Sequence of the first protein:
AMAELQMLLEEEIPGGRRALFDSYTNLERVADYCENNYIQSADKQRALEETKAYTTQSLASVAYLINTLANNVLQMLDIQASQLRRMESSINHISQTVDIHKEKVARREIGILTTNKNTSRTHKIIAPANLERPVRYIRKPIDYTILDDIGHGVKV

These two protein chains interact to form a complex.

Sequence of the second protein:
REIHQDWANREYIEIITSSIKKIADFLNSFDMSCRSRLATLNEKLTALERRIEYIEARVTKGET

Residue-level contacts at the interface:
Residue A70 in the first protein is in contact with residue F35 in the second protein (closest heavy-atom distance 3.8 Å).
Residue E88 in the first protein contacts residue L57 in the second protein (closest heavy-atom distance 4.1 Å).
Residue I91 in the first protein interacts with residue I64 in the second protein (closest heavy-atom distance 3.9 Å).
Residue L59 in the first protein interacts with residue I25 in the second protein (closest heavy-atom distance 4.1 Å).
Residue L77 in the first protein interacts with residue L47 in the second protein (closest heavy-atom distance 3.9 Å).
Residue L59 in the first protein interacts with residue S28 in the second protein (closest heavy-atom distance 3.9 Å).
Residue I66 in the first protein interacts with residue L36 in the second protein (closest heavy-atom distance 3.9 Å).
Residue I66 in the first protein is in contact with residue I32 in the second protein (closest heavy-atom distance 3.6 Å).
Residue V98 in the first protein contacts residue R67 in the second protein (closest heavy-atom distance 4.2 Å).
Residue L84 in the first protein contacts residue L54 in the second protein (closest heavy-atom distance 4.0 Å).
Residue L77 in the first protein interacts with residue L50 in the second protein (closest heavy-atom distance 4.0 Å).
Residue A70 in the first protein is in contact with residue F39 in the second protein (closest heavy-atom distance 3.6 Å).
Residue D78 in the first protein interacts with residue R46 in the second protein (closest heavy-atom distance 2.8 Å).
Residue N92 in the first protein is in contact with residue R60 in the second protein (closest heavy-atom distance 3.8 Å).
Residue L74 in the first protein is in contact with residue R46 in the second protein (closest heavy-atom distance 4.0 Å).
Residue V73 in the first protein interacts with residue F39 in the second protein (closest heavy-atom distance 3.7 Å).
Residue Q80 in the first protein interacts with residue L50 in the second protein (closest heavy-atom distance 4.2 Å).
Residue A81 in the first protein contacts residue L50 in the second protein (closest heavy-atom distance 3.6 Å).
Residue E88 in the first protein contacts residue K53 in the second protein (closest heavy-atom distance 3.2 Å).
Residue L48 in the first protein is in contact with residue N18 in the second protein (closest heavy-atom distance 4.3 Å).
Residue V98 in the first protein is in contact with residue V68 in the second protein (closest heavy-atom distance 4.1 Å).
Residue R85 in the first protein interacts with residue K53 in the second protein (closest heavy-atom distance 3.5 Å).
Residue I91 in the first protein is in contact with residue R60 in the second protein (closest heavy-atom distance 3.8 Å).
Residue I66 in the first protein contacts residue F35 in the second protein (closest heavy-atom distance 3.6 Å).
Residue L74 in the first protein interacts with residue C43 in the second protein (closest heavy-atom distance 4.6 Å).
Residue E88 in the first protein contacts residue R60 in the second protein (closest heavy-atom distance 3.9 Å).
Residue S95 in the first protein contacts residue R60 in the second protein (closest heavy-atom distance 3.8 Å).
Residue L59 in the first protein interacts with residue I32 in the second protein (closest heavy-atom distance 4.0 Å).
Residue L84 in the first protein is in contact with residue K53 in the second protein (closest heavy-atom distance 3.7 Å).
Residue I91 in the first protein contacts residue I61 in the second protein (closest heavy-atom distance 3.7 Å).
Residue I94 in the first protein contacts residue I64 in the second protein (closest heavy-atom distance 4.0 Å).
Residue K52 in the first protein is in contact with residue N18 in the second protein (closest heavy-atom distance 3.5 Å).
Residue M87 in the first protein contacts residue L57 in the second protein (closest heavy-atom distance 4.3 Å).
Residue L59 in the first protein contacts residue I29 in the second protein (closest heavy-atom distance 4.2 Å).
Residue T56 in the first protein interacts with residue I25 in the second protein (closest heavy-atom distance 4.6 Å).
Residue L84 in the first protein interacts with residue L57 in the second protein (closest heavy-atom distance 3.7 Å).
Residue M87 in the first protein is in contact with residue L54 in the second protein (closest heavy-atom distance 4.9 Å).
Residue D99 in the first protein contacts residue R67 in the second protein (closest heavy-atom distance 2.8 Å).
Residue V98 in the first protein contacts residue I64 in the second protein (closest heavy-atom distance 3.8 Å).
Residue T55 in the first protein is in contact with residue Y21 in the second protein (closest heavy-atom distance 3.9 Å).
Residue A81 in the first protein is in contact with residue R46 in the second protein (closest heavy-atom distance 4.3 Å).
Residue T56 in the first protein is in contact with residue Y21 in the second protein (closest heavy-atom distance 2.8 Å).
Residue L84 in the first protein interacts with residue L50 in the second protein (closest heavy-atom distance 3.5 Å).
Residue L77 in the first protein is in contact with residue C43 in the second protein (closest heavy-atom distance 3.7 Å).
Residue V73 in the first protein contacts residue C43 in the second protein (closest heavy-atom distance 4.1 Å).
Residue K102 in the first protein contacts residue R67 in the second protein (closest heavy-atom distance 2.9 Å).
Residue K52 in the first protein is in contact with residue Y21 in the second protein (closest heavy-atom distance 3.1 Å).
Residue S95 in the first protein contacts residue I64 in the second protein (closest heavy-atom distance 3.8 Å).
Residue T55 in the first protein interacts with residue I25 in the second protein (closest heavy-atom distance 3.8 Å).
Residue A63 in the first protein interacts with residue I32 in the second protein (closest heavy-atom distance 4.2 Å).
Residue I91 in the first protein contacts residue L57 in the second protein (closest heavy-atom distance 3.6 Å).
Residue L77 in the first protein interacts with residue R46 in the second protein (closest heavy-atom distance 3.5 Å).
Residue L74 in the first protein interacts with residue F39 in the second protein (closest heavy-atom distance 3.6 Å).
Residue V62 in the first protein interacts with residue I32 in the second protein (closest heavy-atom distance 4.5 Å).